These two protein chains interact to form a complex.

Sequence of protein 2:
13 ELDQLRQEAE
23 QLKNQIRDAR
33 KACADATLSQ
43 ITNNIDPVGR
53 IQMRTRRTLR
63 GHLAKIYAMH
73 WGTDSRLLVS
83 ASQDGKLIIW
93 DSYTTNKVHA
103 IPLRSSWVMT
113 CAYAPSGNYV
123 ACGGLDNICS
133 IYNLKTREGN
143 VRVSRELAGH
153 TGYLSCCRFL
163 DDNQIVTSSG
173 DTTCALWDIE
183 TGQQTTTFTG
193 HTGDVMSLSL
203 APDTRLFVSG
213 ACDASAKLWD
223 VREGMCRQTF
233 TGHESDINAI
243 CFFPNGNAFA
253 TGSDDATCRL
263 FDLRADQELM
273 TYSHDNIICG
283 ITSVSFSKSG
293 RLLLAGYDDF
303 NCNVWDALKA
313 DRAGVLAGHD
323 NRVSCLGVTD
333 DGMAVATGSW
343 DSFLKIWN

Sequence of protein 1:
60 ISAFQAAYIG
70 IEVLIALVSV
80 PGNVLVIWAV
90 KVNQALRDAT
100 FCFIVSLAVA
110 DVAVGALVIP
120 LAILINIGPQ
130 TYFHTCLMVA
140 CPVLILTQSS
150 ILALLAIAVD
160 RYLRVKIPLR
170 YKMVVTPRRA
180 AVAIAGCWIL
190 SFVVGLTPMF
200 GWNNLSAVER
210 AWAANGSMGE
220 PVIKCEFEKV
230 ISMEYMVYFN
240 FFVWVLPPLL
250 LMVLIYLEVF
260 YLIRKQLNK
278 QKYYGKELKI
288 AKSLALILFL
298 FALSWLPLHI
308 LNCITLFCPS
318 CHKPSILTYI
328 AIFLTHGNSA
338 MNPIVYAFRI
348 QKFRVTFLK

Interface contacts:
Residue D322 in protein 2 contacts residue N92 in protein 1 (closest heavy-atom distance 3.8 Å).
Residue D322 in protein 2 contacts residue K356 in protein 1 (closest heavy-atom distance 4.3 Å).
Residue F302 in protein 2 interacts with residue K356 in protein 1 (closest heavy-atom distance 3.4 Å).
Residue F345 in protein 2 is in contact with residue Q93 in protein 1 (closest heavy-atom distance 3.3 Å).